Interface contacts:
Residue N162 in the first protein interacts with residue L234 in the second protein (closest heavy-atom distance 3.5 Å).
Residue L270 in the first protein is in contact with residue L260 in the second protein (closest heavy-atom distance 3.6 Å).
Residue L72 in the first protein interacts with residue G76 in the second protein (closest heavy-atom distance 3.2 Å).
Residue G67 in the first protein is in contact with residue Q80 in the second protein (closest heavy-atom distance 3.0 Å).
Residue Q17 in the first protein interacts with residue R86 in the second protein (closest heavy-atom distance 3.1 Å).
Residue D275 in the first protein is in contact with residue R258 in the second protein (closest heavy-atom distance 3.1 Å).
Residue D132 in the first protein interacts with residue L145 in the second protein (closest heavy-atom distance 3.4 Å).
Residue L270 in the first protein is in contact with residue Y287 in the second protein (closest heavy-atom distance 3.6 Å).
Residue G67 in the first protein interacts with residue S82 in the second protein (closest heavy-atom distance 2.8 Å).
Residue F131 in the first protein is in contact with residue L145 in the second protein (closest heavy-atom distance 3.2 Å).
Residue F322 in the first protein contacts residue T318 in the second protein (closest heavy-atom distance 2.6 Å).
Residue L13 in the first protein interacts with residue K26 in the second protein (closest heavy-atom distance 3.1 Å).
Residue Y303 in the first protein interacts with residue T316 in the second protein (closest heavy-atom distance 3.1 Å).
Residue V35 in the first protein contacts residue F27 in the second protein (closest heavy-atom distance 3.4 Å).
Residue F42 in the first protein contacts residue F27 in the second protein (closest heavy-atom distance 3.6 Å).
Residue K69 in the first protein interacts with residue T78 in the second protein (closest heavy-atom distance 3.6 Å).
Residue L305 in the first protein is in contact with residue V314 in the second protein (closest heavy-atom distance 3.5 Å).
Residue D15 in the first protein contacts residue S82 in the second protein (closest heavy-atom distance 2.6 Å).
Residue P244 in the first protein contacts residue R358 in the second protein (closest heavy-atom distance 3.6 Å).
Residue I192 in the first protein is in contact with residue G196 in the second protein (closest heavy-atom distance 3.2 Å).
Residue K89 in the first protein contacts residue S85 in the second protein (closest heavy-atom distance 3.4 Å).
Residue L157 in the first protein contacts residue I149 in the second protein (closest heavy-atom distance 3.6 Å).
Residue E245 in the first protein interacts with residue R358 in the second protein (closest heavy-atom distance 3.1 Å).
Residue D275 in the first protein contacts residue T362 in the second protein (closest heavy-atom distance 3.4 Å).
Residue F322 in the first protein interacts with residue G317 in the second protein (closest heavy-atom distance 3.1 Å).
Residue F307 in the first protein contacts residue G312 in the second protein (closest heavy-atom distance 3.1 Å).
Residue F131 in the first protein is in contact with residue R232 in the second protein (closest heavy-atom distance 3.7 Å).
Residue V277 in the first protein contacts residue R258 in the second protein (closest heavy-atom distance 3.7 Å).
Residue L88 in the first protein is in contact with residue S85 in the second protein (closest heavy-atom distance 2.9 Å).
Residue L309 in the first protein is in contact with residue T310 in the second protein (closest heavy-atom distance 3.3 Å).
Residue L309 in the first protein contacts residue L309 in the second protein (closest heavy-atom distance 3.3 Å).
Residue A68 in the first protein contacts residue Q80 in the second protein (closest heavy-atom distance 3.0 Å).
Residue S274 in the first protein contacts residue L364 in the second protein (closest heavy-atom distance 3.6 Å).
Residue S274 in the first protein is in contact with residue F257 in the second protein (closest heavy-atom distance 3.5 Å).
Residue G66 in the first protein is in contact with residue S82 in the second protein (closest heavy-atom distance 3.3 Å).
Residue E245 in the first protein is in contact with residue R258 in the second protein (closest heavy-atom distance 3.2 Å).
Residue P244 in the first protein is in contact with residue R258 in the second protein (closest heavy-atom distance 3.2 Å).
Residue K69 in the first protein interacts with residue V79 in the second protein (closest heavy-atom distance 3.1 Å).
Residue I203 in the first protein is in contact with residue L200 in the second protein (closest heavy-atom distance 3.6 Å).
Residue T159 in the first protein interacts with residue T177 in the second protein (closest heavy-atom distance 3.6 Å).
Residue S274 in the first protein interacts with residue L290 in the second protein (closest heavy-atom distance 3.5 Å).
Residue N162 in the first protein is in contact with residue S231 in the second protein (closest heavy-atom distance 3.3 Å).
Residue Q71 in the first protein is in contact with residue T78 in the second protein (closest heavy-atom distance 3.1 Å).
Residue S193 in the first protein is in contact with residue A194 in the second protein (closest heavy-atom distance 3.3 Å).
Residue T12 in the first protein is in contact with residue R25 in the second protein (closest heavy-atom distance 3.4 Å).
Residue A194 in the first protein interacts with residue A194 in the second protein (closest heavy-atom distance 3.0 Å).
Residue V70 in the first protein interacts with residue V79 in the second protein (closest heavy-atom distance 3.0 Å).
Residue L72 in the first protein is in contact with residue L77 in the second protein (closest heavy-atom distance 3.0 Å).
Residue F322 in the first protein is in contact with residue T316 in the second protein (closest heavy-atom distance 3.6 Å).
Residue L157 in the first protein is in contact with residue I147 in the second protein (closest heavy-atom distance 3.6 Å).
Residue I192 in the first protein is in contact with residue V197 in the second protein (closest heavy-atom distance 3.2 Å).
Residue D15 in the first protein is in contact with residue K26 in the second protein (closest heavy-atom distance 3.2 Å).
Residue Q71 in the first protein is in contact with residue S75 in the second protein (closest heavy-atom distance 3.5 Å).
Residue N162 in the first protein contacts residue Y144 in the second protein (closest heavy-atom distance 3.0 Å).
Residue N73 in the first protein contacts residue S75 in the second protein (closest heavy-atom distance 2.6 Å).
Residue G247 in the first protein is in contact with residue G259 in the second protein (closest heavy-atom distance 3.5 Å).
Residue A133 in the first protein is in contact with residue L145 in the second protein (closest heavy-atom distance 2.5 Å).
Residue A246 in the first protein is in contact with residue R258 in the second protein (closest heavy-atom distance 2.5 Å).
Residue A87 in the first protein is in contact with residue L84 in the second protein (closest heavy-atom distance 3.1 Å).
Residue A68 in the first protein contacts residue A81 in the second protein (closest heavy-atom distance 3.1 Å).

Sequence of the second protein:
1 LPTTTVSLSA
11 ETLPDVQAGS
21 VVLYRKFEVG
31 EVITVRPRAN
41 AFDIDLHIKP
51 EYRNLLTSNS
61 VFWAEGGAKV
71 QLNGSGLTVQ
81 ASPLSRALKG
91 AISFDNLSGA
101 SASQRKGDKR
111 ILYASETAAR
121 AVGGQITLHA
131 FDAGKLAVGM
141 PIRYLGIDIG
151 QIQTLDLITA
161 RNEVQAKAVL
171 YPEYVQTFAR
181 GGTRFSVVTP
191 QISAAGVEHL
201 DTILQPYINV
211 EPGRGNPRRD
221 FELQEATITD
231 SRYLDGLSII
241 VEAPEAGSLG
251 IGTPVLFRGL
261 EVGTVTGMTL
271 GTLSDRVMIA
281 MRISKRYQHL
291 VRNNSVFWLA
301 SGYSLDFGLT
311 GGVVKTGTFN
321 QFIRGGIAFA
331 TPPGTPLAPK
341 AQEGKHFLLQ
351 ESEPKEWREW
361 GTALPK

Sequence of the first protein:
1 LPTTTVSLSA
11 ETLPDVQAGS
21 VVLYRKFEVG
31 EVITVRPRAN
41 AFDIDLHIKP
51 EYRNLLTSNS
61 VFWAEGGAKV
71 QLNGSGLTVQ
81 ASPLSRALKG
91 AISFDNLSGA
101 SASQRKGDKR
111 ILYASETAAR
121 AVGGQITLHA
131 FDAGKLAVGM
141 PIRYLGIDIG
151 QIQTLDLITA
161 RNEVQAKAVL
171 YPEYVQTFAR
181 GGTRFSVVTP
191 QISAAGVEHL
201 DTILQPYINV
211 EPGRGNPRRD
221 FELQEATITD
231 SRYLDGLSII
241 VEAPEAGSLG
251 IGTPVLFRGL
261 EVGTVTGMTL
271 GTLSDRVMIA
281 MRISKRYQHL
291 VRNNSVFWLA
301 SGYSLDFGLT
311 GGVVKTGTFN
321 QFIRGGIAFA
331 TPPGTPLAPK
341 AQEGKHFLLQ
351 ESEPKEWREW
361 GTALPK

The following describes two proteins that form a bound complex.